These two protein chains interact to form a complex.

Sequence of protein 2:
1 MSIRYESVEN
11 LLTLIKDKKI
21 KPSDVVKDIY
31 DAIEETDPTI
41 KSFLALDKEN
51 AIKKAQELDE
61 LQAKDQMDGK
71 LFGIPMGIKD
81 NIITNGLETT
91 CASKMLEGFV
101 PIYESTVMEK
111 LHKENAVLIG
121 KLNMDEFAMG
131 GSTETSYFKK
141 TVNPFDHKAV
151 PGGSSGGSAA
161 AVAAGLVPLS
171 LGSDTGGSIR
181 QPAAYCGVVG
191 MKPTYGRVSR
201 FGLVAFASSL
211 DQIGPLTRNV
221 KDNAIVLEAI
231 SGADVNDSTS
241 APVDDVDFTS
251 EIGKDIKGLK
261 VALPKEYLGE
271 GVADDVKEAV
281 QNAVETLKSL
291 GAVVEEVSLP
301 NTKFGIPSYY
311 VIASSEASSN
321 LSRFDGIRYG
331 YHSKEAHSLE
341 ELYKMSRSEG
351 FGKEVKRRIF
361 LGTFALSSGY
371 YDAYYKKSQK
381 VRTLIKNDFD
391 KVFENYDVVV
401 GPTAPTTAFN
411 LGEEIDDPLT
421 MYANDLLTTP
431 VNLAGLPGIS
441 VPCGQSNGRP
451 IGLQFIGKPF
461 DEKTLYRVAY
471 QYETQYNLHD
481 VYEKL

Sequence of protein 1:
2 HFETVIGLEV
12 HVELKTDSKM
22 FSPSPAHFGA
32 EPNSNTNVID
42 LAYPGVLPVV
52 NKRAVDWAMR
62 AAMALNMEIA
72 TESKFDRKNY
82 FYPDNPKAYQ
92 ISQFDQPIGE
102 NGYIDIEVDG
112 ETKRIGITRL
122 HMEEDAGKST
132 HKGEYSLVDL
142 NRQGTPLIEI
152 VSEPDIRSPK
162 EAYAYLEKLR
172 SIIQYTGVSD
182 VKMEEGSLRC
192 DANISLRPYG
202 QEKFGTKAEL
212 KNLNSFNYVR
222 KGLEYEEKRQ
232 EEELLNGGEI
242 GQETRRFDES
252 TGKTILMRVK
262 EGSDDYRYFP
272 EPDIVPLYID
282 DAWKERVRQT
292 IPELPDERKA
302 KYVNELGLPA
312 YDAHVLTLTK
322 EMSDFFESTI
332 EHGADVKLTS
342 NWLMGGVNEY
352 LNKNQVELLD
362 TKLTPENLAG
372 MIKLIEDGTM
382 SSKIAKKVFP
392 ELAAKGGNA

Contacts between the two chains:
Residue S319 in protein 2 contacts residue N80 in protein 1 (closest heavy-atom distance 3.0 Å).
Residue Y329 in protein 2 contacts residue A43 in protein 1 (closest heavy-atom distance 2.4 Å).
Residue Y343 in protein 2 contacts residue F82 in protein 1 (closest heavy-atom distance 3.7 Å).
Residue T239 in protein 2 interacts with residue P273 in protein 1 (closest heavy-atom distance 3.6 Å).
Residue R200 in protein 2 contacts residue L48 in protein 1 (closest heavy-atom distance 3.7 Å).
Residue R328 in protein 2 interacts with residue P87 in protein 1 (closest heavy-atom distance 3.2 Å).
Residue I102 in protein 2 is in contact with residue Y44 in protein 1 (closest heavy-atom distance 3.5 Å).
Residue R200 in protein 2 interacts with residue G46 in protein 1 (closest heavy-atom distance 3.9 Å).
Residue T363 in protein 2 interacts with residue R268 in protein 1 (closest heavy-atom distance 3.6 Å).
Residue Y103 in protein 2 interacts with residue V39 in protein 1 (closest heavy-atom distance 3.4 Å).
Residue R323 in protein 2 contacts residue K88 in protein 1 (closest heavy-atom distance 3.6 Å).
Residue V235 in protein 2 contacts residue V50 in protein 1 (closest heavy-atom distance 3.8 Å).
Residue G202 in protein 2 contacts residue G46 in protein 1 (closest heavy-atom distance 2.7 Å).
Residue S208 in protein 2 is in contact with residue R78 in protein 1 (closest heavy-atom distance 3.4 Å).
Residue S208 in protein 2 contacts residue D274 in protein 1 (closest heavy-atom distance 3.2 Å).
Residue S367 in protein 2 contacts residue R268 in protein 1 (closest heavy-atom distance 3.7 Å).
Residue R200 in protein 2 contacts residue D274 in protein 1 (closest heavy-atom distance 2.7 Å).
Residue S367 in protein 2 is in contact with residue D266 in protein 1 (closest heavy-atom distance 3.5 Å).
Residue R347 in protein 2 interacts with residue F82 in protein 1 (closest heavy-atom distance 3.6 Å).
Residue R323 in protein 2 contacts residue P87 in protein 1 (closest heavy-atom distance 3.5 Å).
Residue V204 in protein 2 contacts residue G46 in protein 1 (closest heavy-atom distance 3.8 Å).
Residue R323 in protein 2 is in contact with residue Y44 in protein 1 (closest heavy-atom distance 3.1 Å).
Residue Y103 in protein 2 interacts with residue G46 in protein 1 (closest heavy-atom distance 3.0 Å).
Residue S238 in protein 2 contacts residue D274 in protein 1 (closest heavy-atom distance 3.8 Å).
Residue F99 in protein 2 contacts residue P45 in protein 1 (closest heavy-atom distance 3.5 Å).
Residue R328 in protein 2 is in contact with residue L42 in protein 1 (closest heavy-atom distance 2.7 Å).
Residue I102 in protein 2 interacts with residue V39 in protein 1 (closest heavy-atom distance 3.7 Å).
Residue L203 in protein 2 contacts residue G46 in protein 1 (closest heavy-atom distance 3.2 Å).
Residue Y371 in protein 2 contacts residue Y269 in protein 1 (closest heavy-atom distance 3.0 Å).
Residue S322 in protein 2 interacts with residue F82 in protein 1 (closest heavy-atom distance 3.3 Å).
Residue F201 in protein 2 is in contact with residue G46 in protein 1 (closest heavy-atom distance 3.6 Å).
Residue Y103 in protein 2 is in contact with residue P45 in protein 1 (closest heavy-atom distance 2.7 Å).
Residue S238 in protein 2 contacts residue V50 in protein 1 (closest heavy-atom distance 3.8 Å).
Residue Y329 in protein 2 contacts residue Y44 in protein 1 (closest heavy-atom distance 3.5 Å).
Residue R323 in protein 2 interacts with residue Y90 in protein 1 (closest heavy-atom distance 3.5 Å).
Residue S318 in protein 2 is in contact with residue R268 in protein 1 (closest heavy-atom distance 3.3 Å).
Residue L366 in protein 2 is in contact with residue R268 in protein 1 (closest heavy-atom distance 3.6 Å).
Residue R323 in protein 2 interacts with residue A43 in protein 1 (closest heavy-atom distance 3.2 Å).
Residue N320 in protein 2 contacts residue R78 in protein 1 (closest heavy-atom distance 3.0 Å).
Residue Y103 in protein 2 contacts residue V47 in protein 1 (closest heavy-atom distance 3.5 Å).
Residue F99 in protein 2 interacts with residue Y44 in protein 1 (closest heavy-atom distance 3.6 Å).
Residue F201 in protein 2 contacts residue L48 in protein 1 (closest heavy-atom distance 3.6 Å).
Residue S322 in protein 2 contacts residue A89 in protein 1 (closest heavy-atom distance 3.1 Å).
Residue D237 in protein 2 contacts residue L48 in protein 1 (closest heavy-atom distance 3.6 Å).
Residue Y329 in protein 2 interacts with residue P45 in protein 1 (closest heavy-atom distance 3.6 Å).
Residue V204 in protein 2 is in contact with residue P45 in protein 1 (closest heavy-atom distance 3.7 Å).
Residue I83 in protein 2 is in contact with residue P45 in protein 1 (closest heavy-atom distance 2.8 Å).
Residue Y343 in protein 2 is in contact with residue Y83 in protein 1 (closest heavy-atom distance 3.4 Å).
Residue S368 in protein 2 is in contact with residue D266 in protein 1 (closest heavy-atom distance 2.5 Å).
Residue S319 in protein 2 interacts with residue Y90 in protein 1 (closest heavy-atom distance 3.3 Å).
Residue Y371 in protein 2 is in contact with residue F270 in protein 1 (closest heavy-atom distance 3.8 Å).
Residue T239 in protein 2 interacts with residue D274 in protein 1 (closest heavy-atom distance 3.7 Å).
Residue L366 in protein 2 is in contact with residue F270 in protein 1 (closest heavy-atom distance 3.5 Å).
Residue N236 in protein 2 contacts residue L48 in protein 1 (closest heavy-atom distance 3.8 Å).
Residue R323 in protein 2 interacts with residue V47 in protein 1 (closest heavy-atom distance 3.4 Å).
Residue S238 in protein 2 interacts with residue P49 in protein 1 (closest heavy-atom distance 3.2 Å).
Residue Y343 in protein 2 contacts residue P84 in protein 1 (closest heavy-atom distance 3.3 Å).
Residue S319 in protein 2 interacts with residue F270 in protein 1 (closest heavy-atom distance 3.7 Å).
Residue S208 in protein 2 interacts with residue P273 in protein 1 (closest heavy-atom distance 3.5 Å).
Residue S319 in protein 2 is in contact with residue R78 in protein 1 (closest heavy-atom distance 2.8 Å).